Sequence of chain A:
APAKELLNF

Sequence of chain B:
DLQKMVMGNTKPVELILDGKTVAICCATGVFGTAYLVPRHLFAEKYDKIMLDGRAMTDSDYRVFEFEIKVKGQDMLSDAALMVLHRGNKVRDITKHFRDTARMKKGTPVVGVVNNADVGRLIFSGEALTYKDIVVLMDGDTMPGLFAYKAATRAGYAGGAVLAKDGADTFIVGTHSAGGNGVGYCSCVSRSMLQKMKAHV

These two protein chains interact to form a complex.

Interface contacts:
Residue E51 in chain B contacts residue L7 in chain A (closest heavy-atom distance 3.9 Å).
Residue M144 in chain B contacts residue A4 in chain A (closest heavy-atom distance 3.8 Å).
Residue G186 in chain B interacts with residue P3 in chain A (closest heavy-atom distance 4.1 Å).
Residue A30 in chain B interacts with residue L7 in chain A (closest heavy-atom distance 4.4 Å).
Residue D147 in chain B interacts with residue K5 in chain A (closest heavy-atom distance 3.7 Å).
Residue A164 in chain B interacts with residue E6 in chain A (closest heavy-atom distance 3.4 Å).
Residue A161 in chain B contacts residue L7 in chain A (closest heavy-atom distance 3.4 Å).
Residue L143 in chain B contacts residue A2 in chain A (closest heavy-atom distance 4.5 Å).
Residue V29 in chain B is in contact with residue L8 in chain A (closest heavy-atom distance 3.9 Å).
Residue L48 in chain B contacts residue L7 in chain A (closest heavy-atom distance 3.6 Å).
Residue G186 in chain B is in contact with residue A4 in chain A (closest heavy-atom distance 4.8 Å).
Residue A164 in chain B interacts with residue L7 in chain A (closest heavy-atom distance 4.0 Å).
Residue E51 in chain B contacts residue N9 in chain A (closest heavy-atom distance 3.1 Å).
Residue A30 in chain B contacts residue N9 in chain A (closest heavy-atom distance 4.2 Å).
Residue S183 in chain B is in contact with residue E6 in chain A (closest heavy-atom distance 2.5 Å).
Residue D124 in chain B interacts with residue L8 in chain A (closest heavy-atom distance 3.9 Å).
Residue D145 in chain B is in contact with residue K5 in chain A (closest heavy-atom distance 3.5 Å).
Residue M144 in chain B interacts with residue A2 in chain A (closest heavy-atom distance 3.3 Å).
Residue A161 in chain B is in contact with residue E6 in chain A (closest heavy-atom distance 3.2 Å).
Residue S183 in chain B contacts residue A4 in chain A (closest heavy-atom distance 4.5 Å).
Residue A30 in chain B contacts residue L8 in chain A (closest heavy-atom distance 3.2 Å).
Residue Y163 in chain B is in contact with residue E6 in chain A (closest heavy-atom distance 3.4 Å).
Residue V141 in chain B contacts residue P3 in chain A (closest heavy-atom distance 3.6 Å).
Residue S183 in chain B interacts with residue L7 in chain A (closest heavy-atom distance 4.3 Å).
Residue H47 in chain B contacts residue E6 in chain A (closest heavy-atom distance 4.4 Å).
Residue S183 in chain B contacts residue K5 in chain A (closest heavy-atom distance 3.5 Å).
Residue G185 in chain B interacts with residue P3 in chain A (closest heavy-atom distance 4.3 Å).
Residue A184 in chain B interacts with residue P3 in chain A (closest heavy-atom distance 4.4 Å).
Residue I31 in chain B is in contact with residue L8 in chain A (closest heavy-atom distance 2.8 Å).
Residue G162 in chain B is in contact with residue L8 in chain A (closest heavy-atom distance 3.6 Å).
Residue V29 in chain B interacts with residue N9 in chain A (closest heavy-atom distance 3.9 Å).
Residue A184 in chain B is in contact with residue A4 in chain A (closest heavy-atom distance 2.8 Å).
Residue V142 in chain B contacts residue P3 in chain A (closest heavy-atom distance 4.0 Å).
Residue L143 in chain B contacts residue K5 in chain A (closest heavy-atom distance 3.4 Å).
Residue H47 in chain B interacts with residue L7 in chain A (closest heavy-atom distance 3.2 Å).
Residue R160 in chain B contacts residue E6 in chain A (closest heavy-atom distance 3.5 Å).
Residue G162 in chain B contacts residue E6 in chain A (closest heavy-atom distance 2.4 Å).
Residue V29 in chain B is in contact with residue F10 in chain A (closest heavy-atom distance 3.1 Å).
Residue H47 in chain B is in contact with residue K5 in chain A (closest heavy-atom distance 3.5 Å).
Residue L143 in chain B interacts with residue P3 in chain A (closest heavy-atom distance 3.1 Å).
Residue T159 in chain B is in contact with residue E6 in chain A (closest heavy-atom distance 2.6 Å).
Residue H182 in chain B is in contact with residue E6 in chain A (closest heavy-atom distance 2.5 Å).
Residue I31 in chain B contacts residue F10 in chain A (closest heavy-atom distance 3.5 Å).
Residue Y191 in chain B is in contact with residue P3 in chain A (closest heavy-atom distance 3.4 Å).
Residue T28 in chain B contacts residue F10 in chain A (closest heavy-atom distance 3.8 Å).
Residue A30 in chain B interacts with residue F10 in chain A (closest heavy-atom distance 3.9 Å).
Residue A184 in chain B contacts residue E6 in chain A (closest heavy-atom distance 3.5 Å).
Residue I31 in chain B is in contact with residue L7 in chain A (closest heavy-atom distance 3.4 Å).
Residue M144 in chain B interacts with residue P3 in chain A (closest heavy-atom distance 2.8 Å).
Residue G162 in chain B interacts with residue L7 in chain A (closest heavy-atom distance 3.6 Å).
Residue C32 in chain B contacts residue L7 in chain A (closest heavy-atom distance 3.3 Å).
Residue A161 in chain B is in contact with residue L8 in chain A (closest heavy-atom distance 4.1 Å).
Residue G185 in chain B contacts residue A4 in chain A (closest heavy-atom distance 3.1 Å).
Residue G186 in chain B is in contact with residue E6 in chain A (closest heavy-atom distance 4.5 Å).
Residue G185 in chain B contacts residue E6 in chain A (closest heavy-atom distance 2.8 Å).
Residue V142 in chain B contacts residue A2 in chain A (closest heavy-atom distance 4.4 Å).
Residue L143 in chain B is in contact with residue A4 in chain A (closest heavy-atom distance 4.5 Å).
Residue A184 in chain B is in contact with residue K5 in chain A (closest heavy-atom distance 3.5 Å).